Residue-level contacts at the interface:
Residue N266 in chain A interacts with residue N3 in chain B (closest heavy-atom distance 2.9 Å).
Residue I340 in chain A is in contact with residue M2 in chain B (closest heavy-atom distance 3.6 Å).
Residue P235 in chain A contacts residue A136 in chain B (closest heavy-atom distance 3.8 Å).
Residue S146 in chain A interacts with residue M2 in chain B (closest heavy-atom distance 3.0 Å).
Residue F308 in chain A contacts residue S12 in chain B (closest heavy-atom distance 3.8 Å).
Residue Q249 in chain A is in contact with residue N3 in chain B (closest heavy-atom distance 2.8 Å).
Residue W231 in chain A is in contact with residue Q63 in chain B (closest heavy-atom distance 3.5 Å).
Residue N241 in chain A contacts residue A5 in chain B (closest heavy-atom distance 2.9 Å).
Residue V255 in chain A interacts with residue N3 in chain B (closest heavy-atom distance 4.1 Å).
Residue W231 in chain A interacts with residue A38 in chain B (closest heavy-atom distance 3.5 Å).
Residue R216 in chain A interacts with residue F134 in chain B (closest heavy-atom distance 3.2 Å).
Residue V230 in chain A interacts with residue E40 in chain B (closest heavy-atom distance 3.3 Å).
Residue D301 in chain A contacts residue H19 in chain B (closest heavy-atom distance 2.8 Å).
Residue N305 in chain A interacts with residue A48 in chain B (closest heavy-atom distance 3.0 Å).
Residue P235 in chain A interacts with residue T67 in chain B (closest heavy-atom distance 3.6 Å).
Residue W231 in chain A interacts with residue E40 in chain B (closest heavy-atom distance 3.5 Å).
Residue N305 in chain A is in contact with residue M49 in chain B (closest heavy-atom distance 3.4 Å).
Residue D301 in chain A contacts residue K18 in chain B (closest heavy-atom distance 2.6 Å).
Residue L307 in chain A interacts with residue A5 in chain B (closest heavy-atom distance 3.6 Å).
Residue F300 in chain A interacts with residue Q4 in chain B (closest heavy-atom distance 3.2 Å).
Residue L178 in chain A is in contact with residue M2 in chain B (closest heavy-atom distance 4.1 Å).
Residue L307 in chain A interacts with residue F8 in chain B (closest heavy-atom distance 3.7 Å).
Residue P235 in chain A interacts with residue F134 in chain B (closest heavy-atom distance 4.0 Å).
Residue R304 in chain A contacts residue D14 in chain B (closest heavy-atom distance 3.9 Å).
Residue N241 in chain A is in contact with residue I6 in chain B (closest heavy-atom distance 3.6 Å).
Residue W231 in chain A is in contact with residue E138 in chain B (closest heavy-atom distance 4.1 Å).
Residue V230 in chain A is in contact with residue A38 in chain B (closest heavy-atom distance 4.1 Å).
Residue Y239 in chain A interacts with residue F134 in chain B (closest heavy-atom distance 3.6 Å).
Residue Q249 in chain A is in contact with residue I6 in chain B (closest heavy-atom distance 3.5 Å).
Residue W231 in chain A interacts with residue Q65 in chain B (closest heavy-atom distance 2.9 Å).
Residue N242 in chain A contacts residue Q71 in chain B (closest heavy-atom distance 3.8 Å).
Residue T237 in chain A contacts residue F8 in chain B (closest heavy-atom distance 3.8 Å).
Residue C341 in chain A interacts with residue M2 in chain B (closest heavy-atom distance 3.8 Å).
Residue G53 in chain A is in contact with residue M2 in chain B (closest heavy-atom distance 3.2 Å).
Residue W231 in chain A contacts residue F64 in chain B (closest heavy-atom distance 3.9 Å).
Residue S106 in chain A interacts with residue T52 in chain B (closest heavy-atom distance 3.5 Å).
Residue S106 in chain A is in contact with residue K220 in chain B (closest heavy-atom distance 4.0 Å).
Residue F308 in chain A contacts residue A48 in chain B (closest heavy-atom distance 3.7 Å).
Residue I238 in chain A interacts with residue I36 in chain B (closest heavy-atom distance 3.3 Å).
Residue Y256 in chain A interacts with residue N3 in chain B (closest heavy-atom distance 3.3 Å).
Residue S110 in chain A interacts with residue N51 in chain B (closest heavy-atom distance 3.8 Å).
Residue V234 in chain A interacts with residue I36 in chain B (closest heavy-atom distance 3.8 Å).
Residue P235 in chain A is in contact with residue Q65 in chain B (closest heavy-atom distance 3.4 Å).
Residue F308 in chain A interacts with residue F8 in chain B (closest heavy-atom distance 3.6 Å).
Residue L245 in chain A interacts with residue I6 in chain B (closest heavy-atom distance 3.4 Å).
Residue F308 in chain A interacts with residue M49 in chain B (closest heavy-atom distance 3.6 Å).
Residue L220 in chain A interacts with residue F134 in chain B (closest heavy-atom distance 4.2 Å).
Residue I238 in chain A contacts residue F8 in chain B (closest heavy-atom distance 3.7 Å).
Residue A246 in chain A interacts with residue I6 in chain B (closest heavy-atom distance 3.5 Å).
Residue R304 in chain A contacts residue A48 in chain B (closest heavy-atom distance 3.9 Å).
Residue N266 in chain A is in contact with residue Q4 in chain B (closest heavy-atom distance 3.1 Å).
Residue Y256 in chain A is in contact with residue M2 in chain B (closest heavy-atom distance 3.5 Å).
Residue W312 in chain A contacts residue M2 in chain B (closest heavy-atom distance 3.4 Å).
Residue N305 in chain A interacts with residue N51 in chain B (closest heavy-atom distance 3.4 Å).
Residue W312 in chain A contacts residue A5 in chain B (closest heavy-atom distance 3.5 Å).
Residue R304 in chain A contacts residue A11 in chain B (closest heavy-atom distance 3.4 Å).
Residue C268 in chain A contacts residue N3 in chain B (closest heavy-atom distance 3.4 Å).
Residue N305 in chain A interacts with residue G50 in chain B (closest heavy-atom distance 3.9 Å).
Residue R304 in chain A interacts with residue S15 in chain B (closest heavy-atom distance 3.8 Å).
Residue A309 in chain A contacts residue A48 in chain B (closest heavy-atom distance 4.1 Å).

Sequence of chain B:
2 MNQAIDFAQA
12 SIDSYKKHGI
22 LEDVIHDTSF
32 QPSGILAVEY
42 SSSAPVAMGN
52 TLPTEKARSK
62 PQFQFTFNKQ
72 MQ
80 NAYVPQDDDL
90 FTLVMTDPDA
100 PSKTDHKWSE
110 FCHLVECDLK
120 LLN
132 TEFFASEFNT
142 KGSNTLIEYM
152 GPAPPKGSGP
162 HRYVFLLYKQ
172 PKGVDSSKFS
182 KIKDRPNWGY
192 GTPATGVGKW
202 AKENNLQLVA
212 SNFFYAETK

Sequence of chain A:
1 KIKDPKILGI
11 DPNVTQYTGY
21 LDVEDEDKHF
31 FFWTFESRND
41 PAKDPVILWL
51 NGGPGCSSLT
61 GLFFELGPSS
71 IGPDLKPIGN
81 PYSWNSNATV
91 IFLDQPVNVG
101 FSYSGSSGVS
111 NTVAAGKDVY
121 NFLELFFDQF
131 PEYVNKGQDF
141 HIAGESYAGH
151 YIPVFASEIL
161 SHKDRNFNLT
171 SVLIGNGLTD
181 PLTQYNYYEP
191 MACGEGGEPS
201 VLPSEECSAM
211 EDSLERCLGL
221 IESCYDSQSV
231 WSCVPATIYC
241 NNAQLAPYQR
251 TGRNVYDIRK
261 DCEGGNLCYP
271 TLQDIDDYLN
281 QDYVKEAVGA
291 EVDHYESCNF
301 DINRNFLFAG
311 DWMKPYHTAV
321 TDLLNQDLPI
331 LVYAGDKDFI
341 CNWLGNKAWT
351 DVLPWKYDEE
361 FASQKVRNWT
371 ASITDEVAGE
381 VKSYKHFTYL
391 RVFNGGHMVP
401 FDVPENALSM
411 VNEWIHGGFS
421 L

These two protein chains interact to form a complex.